Sequence of chain A:
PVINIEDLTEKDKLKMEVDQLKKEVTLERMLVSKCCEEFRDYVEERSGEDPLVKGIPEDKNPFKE

This data describes a binding interaction between two proteins.

Sequence of chain B:
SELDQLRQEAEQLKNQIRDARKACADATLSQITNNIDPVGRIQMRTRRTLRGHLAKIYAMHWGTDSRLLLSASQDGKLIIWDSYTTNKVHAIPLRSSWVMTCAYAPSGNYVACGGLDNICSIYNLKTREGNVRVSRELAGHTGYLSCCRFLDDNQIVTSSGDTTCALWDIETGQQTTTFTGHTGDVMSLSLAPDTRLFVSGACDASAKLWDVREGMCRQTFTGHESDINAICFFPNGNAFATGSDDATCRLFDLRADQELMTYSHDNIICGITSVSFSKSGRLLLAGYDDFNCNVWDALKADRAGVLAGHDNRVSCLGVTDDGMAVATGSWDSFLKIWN

Residue-level contacts at the interface:
Residue V327 in chain B contacts residue L52 in chain A (closest heavy-atom distance 3.5 Å).
Residue S281 in chain B contacts residue S47 in chain A (closest heavy-atom distance 3.6 Å).
Residue R256 in chain B is in contact with residue E38 in chain A (closest heavy-atom distance 2.9 Å).
Residue D27 in chain B is in contact with residue L31 in chain A (closest heavy-atom distance 3.4 Å).
Residue A257 in chain B is in contact with residue C35 in chain A (closest heavy-atom distance 3.6 Å).
Residue A11 in chain B interacts with residue L21 in chain A (closest heavy-atom distance 3.5 Å).
Residue I18 in chain B is in contact with residue R29 in chain A (closest heavy-atom distance 3.4 Å).
Residue T179 in chain B contacts residue I3 in chain A (closest heavy-atom distance 3.1 Å).
Residue I43 in chain B is in contact with residue L52 in chain A (closest heavy-atom distance 3.6 Å).
Residue R283 in chain B is in contact with residue E44 in chain A (closest heavy-atom distance 2.9 Å).
Residue L7 in chain B contacts residue V18 in chain A (closest heavy-atom distance 3.4 Å).
Residue D254 in chain B interacts with residue C35 in chain A (closest heavy-atom distance 3.3 Å).
Residue A26 in chain B is in contact with residue V32 in chain A (closest heavy-atom distance 3.5 Å).
Residue I37 in chain B interacts with residue E44 in chain A (closest heavy-atom distance 3.5 Å).
Residue D258 in chain B interacts with residue R29 in chain A (closest heavy-atom distance 3.1 Å).
Residue N340 in chain B interacts with residue F63 in chain A (closest heavy-atom distance 3.4 Å).
Residue M45 in chain B contacts residue L52 in chain A (closest heavy-atom distance 3.6 Å).
Residue L252 in chain B interacts with residue F39 in chain A (closest heavy-atom distance 3.5 Å).
Residue F235 in chain B interacts with residue Y42 in chain A (closest heavy-atom distance 3.4 Å).
Residue G324 in chain B contacts residue L52 in chain A (closest heavy-atom distance 3.3 Å).
Residue L300 in chain B interacts with residue E44 in chain A (closest heavy-atom distance 3.4 Å).
Residue K15 in chain B interacts with residue E17 in chain A (closest heavy-atom distance 3.0 Å).
Residue N340 in chain B contacts residue I56 in chain A (closest heavy-atom distance 3.4 Å).
Residue C25 in chain B contacts residue L31 in chain A (closest heavy-atom distance 3.5 Å).
Residue C218 in chain B is in contact with residue K23 in chain A (closest heavy-atom distance 3.6 Å).
Residue C218 in chain B is in contact with residue Q20 in chain A (closest heavy-atom distance 2.8 Å).
Residue F235 in chain B is in contact with residue F39 in chain A (closest heavy-atom distance 3.5 Å).
Residue M217 in chain B interacts with residue K23 in chain A (closest heavy-atom distance 3.4 Å).
Residue I33 in chain B interacts with residue C36 in chain A (closest heavy-atom distance 3.6 Å).
Residue N340 in chain B interacts with residue N61 in chain A (closest heavy-atom distance 2.9 Å).
Residue M325 in chain B contacts residue K60 in chain A (closest heavy-atom distance 3.6 Å).
Residue S84 in chain B interacts with residue F63 in chain A (closest heavy-atom distance 3.4 Å).
Residue M325 in chain B is in contact with residue P62 in chain A (closest heavy-atom distance 3.6 Å).
Residue T221 in chain B contacts residue E24 in chain A (closest heavy-atom distance 2.9 Å).
Residue T179 in chain B contacts residue P1 in chain A (closest heavy-atom distance 2.6 Å).
Residue G324 in chain B contacts residue P51 in chain A (closest heavy-atom distance 3.1 Å).
Residue R256 in chain B is in contact with residue R29 in chain A (closest heavy-atom distance 3.4 Å).
Residue A257 in chain B is in contact with residue M30 in chain A (closest heavy-atom distance 3.5 Å).
Residue L4 in chain B is in contact with residue K11 in chain A (closest heavy-atom distance 3.4 Å).
Residue R283 in chain B contacts residue V43 in chain A (closest heavy-atom distance 3.6 Å).
Residue C25 in chain B contacts residue V32 in chain A (closest heavy-atom distance 3.1 Å).
Residue R48 in chain B interacts with residue F63 in chain A (closest heavy-atom distance 3.5 Å).
Residue R219 in chain B interacts with residue Q20 in chain A (closest heavy-atom distance 3.6 Å).
Residue M325 in chain B is in contact with residue P51 in chain A (closest heavy-atom distance 3.5 Å).
Residue A326 in chain B contacts residue F63 in chain A (closest heavy-atom distance 3.4 Å).
Residue I338 in chain B interacts with residue F63 in chain A (closest heavy-atom distance 3.6 Å).
Residue A28 in chain B is in contact with residue V32 in chain A (closest heavy-atom distance 3.1 Å).
Residue Q220 in chain B is in contact with residue L27 in chain A (closest heavy-atom distance 3.6 Å).
Residue S281 in chain B interacts with residue D50 in chain A (closest heavy-atom distance 2.7 Å).
Residue I33 in chain B is in contact with residue R40 in chain A (closest heavy-atom distance 2.8 Å).
Residue P236 in chain B contacts residue Y42 in chain A (closest heavy-atom distance 3.4 Å).
Residue N237 in chain B is in contact with residue Y42 in chain A (closest heavy-atom distance 3.5 Å).
Residue S279 in chain B contacts residue D50 in chain A (closest heavy-atom distance 2.9 Å).
Residue S281 in chain B contacts residue R46 in chain A (closest heavy-atom distance 3.5 Å).
Residue L284 in chain B interacts with residue V53 in chain A (closest heavy-atom distance 3.6 Å).
Residue Q259 in chain B interacts with residue V32 in chain A (closest heavy-atom distance 3.5 Å).
Residue D27 in chain B interacts with residue S33 in chain A (closest heavy-atom distance 2.9 Å).
Residue L14 in chain B is in contact with residue L21 in chain A (closest heavy-atom distance 3.6 Å).
Residue R256 in chain B interacts with residue M30 in chain A (closest heavy-atom distance 2.9 Å).
Residue M325 in chain B interacts with residue I56 in chain A (closest heavy-atom distance 3.1 Å).